These two protein chains interact to form a complex.

Residue-level contacts at the interface:
Residue M33 in chain B contacts residue R40 in chain A (closest heavy-atom distance 3.5 Å).
Residue N29 in chain B interacts with residue A39 in chain A (closest heavy-atom distance 4.0 Å).
Residue L43 in chain B is in contact with residue L25 in chain A (closest heavy-atom distance 3.7 Å).
Residue M33 in chain B interacts with residue L36 in chain A (closest heavy-atom distance 3.9 Å).
Residue D51 in chain B interacts with residue E19 in chain A (closest heavy-atom distance 2.6 Å).
Residue N29 in chain B contacts residue L43 in chain A (closest heavy-atom distance 4.0 Å).
Residue I22 in chain B contacts residue R47 in chain A (closest heavy-atom distance 3.7 Å).
Residue I15 in chain B is in contact with residue L53 in chain A (closest heavy-atom distance 3.9 Å).
Residue R40 in chain B contacts residue N29 in chain A (closest heavy-atom distance 3.4 Å).
Residue N29 in chain B interacts with residue L36 in chain A (closest heavy-atom distance 3.1 Å).
Residue L36 in chain B contacts residue M33 in chain A (closest heavy-atom distance 3.7 Å).
Residue E19 in chain B contacts residue V50 in chain A (closest heavy-atom distance 4.3 Å).
Residue L18 in chain B contacts residue V50 in chain A (closest heavy-atom distance 3.9 Å).
Residue M33 in chain B is in contact with residue M33 in chain A (closest heavy-atom distance 2.7 Å).
Residue L25 in chain B contacts residue L43 in chain A (closest heavy-atom distance 3.6 Å).
Residue I15 in chain B is in contact with residue V50 in chain A (closest heavy-atom distance 3.8 Å).
Residue V50 in chain B contacts residue I15 in chain A (closest heavy-atom distance 4.0 Å).
Residue K37 in chain B is in contact with residue R40 in chain A (closest heavy-atom distance 4.9 Å).
Residue E19 in chain B interacts with residue R47 in chain A (closest heavy-atom distance 3.4 Å).
Residue M33 in chain B interacts with residue K37 in chain A (closest heavy-atom distance 3.8 Å).
Residue L36 in chain B is in contact with residue L32 in chain A (closest heavy-atom distance 3.7 Å).
Residue I15 in chain B is in contact with residue D51 in chain A (closest heavy-atom distance 4.4 Å).
Residue V50 in chain B is in contact with residue E19 in chain A (closest heavy-atom distance 4.3 Å).
Residue L53 in chain B contacts residue I15 in chain A (closest heavy-atom distance 3.9 Å).
Residue N29 in chain B interacts with residue R40 in chain A (closest heavy-atom distance 3.5 Å).
Residue V50 in chain B contacts residue L18 in chain A (closest heavy-atom distance 4.0 Å).
Residue A26 in chain B is in contact with residue L43 in chain A (closest heavy-atom distance 4.0 Å).
Residue L36 in chain B is in contact with residue N29 in chain A (closest heavy-atom distance 3.1 Å).
Residue K37 in chain B contacts residue M33 in chain A (closest heavy-atom distance 3.5 Å).
Residue L43 in chain B contacts residue I22 in chain A (closest heavy-atom distance 3.8 Å).
Residue K37 in chain B is in contact with residue K37 in chain A (closest heavy-atom distance 4.8 Å).
Residue L46 in chain B interacts with residue I22 in chain A (closest heavy-atom distance 4.0 Å).
Residue E19 in chain B is in contact with residue D51 in chain A (closest heavy-atom distance 2.5 Å).
Residue I22 in chain B interacts with residue L46 in chain A (closest heavy-atom distance 4.0 Å).
Residue D23 in chain B is in contact with residue R47 in chain A (closest heavy-atom distance 2.8 Å).
Residue A39 in chain B contacts residue N29 in chain A (closest heavy-atom distance 3.9 Å).
Residue L43 in chain B is in contact with residue A26 in chain A (closest heavy-atom distance 4.0 Å).
Residue R47 in chain B is in contact with residue D23 in chain A (closest heavy-atom distance 3.0 Å).
Residue V50 in chain B is in contact with residue I22 in chain A (closest heavy-atom distance 3.5 Å).
Residue R40 in chain B contacts residue M33 in chain A (closest heavy-atom distance 3.6 Å).
Residue L43 in chain B contacts residue N29 in chain A (closest heavy-atom distance 4.0 Å).
Residue R47 in chain B interacts with residue I22 in chain A (closest heavy-atom distance 3.7 Å).
Residue D51 in chain B is in contact with residue I15 in chain A (closest heavy-atom distance 4.6 Å).
Residue L32 in chain B interacts with residue L36 in chain A (closest heavy-atom distance 3.7 Å).
Residue R47 in chain B is in contact with residue E19 in chain A (closest heavy-atom distance 3.6 Å).
Residue L36 in chain B contacts residue L36 in chain A (closest heavy-atom distance 3.0 Å).
Residue I22 in chain B is in contact with residue V50 in chain A (closest heavy-atom distance 3.5 Å).
Residue I22 in chain B contacts residue L43 in chain A (closest heavy-atom distance 3.9 Å).

Sequence of chain A:
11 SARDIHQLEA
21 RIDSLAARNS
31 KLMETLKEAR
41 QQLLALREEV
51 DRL

Sequence of chain B:
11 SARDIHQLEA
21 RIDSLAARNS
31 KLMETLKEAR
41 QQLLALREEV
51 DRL